Sequence of the second protein:
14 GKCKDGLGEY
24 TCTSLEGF

Residue-level contacts at the interface:
Residue T351 in the first protein is in contact with residue G19 in the second protein (closest heavy-atom distance 3.2 Å).
Residue Q303 in the first protein contacts residue K15 in the second protein (closest heavy-atom distance 3.4 Å).
Residue H201 in the first protein contacts residue G21 in the second protein (closest heavy-atom distance 3.9 Å).
Residue N66 in the first protein interacts with residue F31 in the second protein (closest heavy-atom distance 2.8 Å).
Residue P353 in the first protein contacts residue G19 in the second protein (closest heavy-atom distance 3.8 Å).
Residue T351 in the first protein contacts residue L20 in the second protein (closest heavy-atom distance 4.2 Å).
Residue I429 in the first protein is in contact with residue T26 in the second protein (closest heavy-atom distance 3.1 Å).
Residue L137 in the first protein is in contact with residue T24 in the second protein (closest heavy-atom distance 3.8 Å).
Residue L104 in the first protein interacts with residue E29 in the second protein (closest heavy-atom distance 3.4 Å).
Residue Q335 in the first protein interacts with residue K17 in the second protein (closest heavy-atom distance 3.4 Å).
Residue K337 in the first protein is in contact with residue D18 in the second protein (closest heavy-atom distance 3.0 Å).
Residue E288 in the first protein contacts residue C16 in the second protein (closest heavy-atom distance 3.7 Å).
Residue F103 in the first protein interacts with residue F31 in the second protein (closest heavy-atom distance 4.1 Å).
Residue A60 in the first protein contacts residue F31 in the second protein (closest heavy-atom distance 3.3 Å).
Residue G105 in the first protein is in contact with residue L28 in the second protein (closest heavy-atom distance 3.9 Å).
Residue R357 in the first protein contacts residue K17 in the second protein (closest heavy-atom distance 2.6 Å).
Residue P353 in the first protein is in contact with residue C16 in the second protein (closest heavy-atom distance 3.8 Å).
Residue F167 in the first protein is in contact with residue E22 in the second protein (closest heavy-atom distance 3.9 Å).
Residue D287 in the first protein interacts with residue K17 in the second protein (closest heavy-atom distance 3.2 Å).
Residue E288 in the first protein is in contact with residue D18 in the second protein (closest heavy-atom distance 2.7 Å).
Residue I429 in the first protein interacts with residue C25 in the second protein (closest heavy-atom distance 4.1 Å).
Residue F103 in the first protein contacts residue L28 in the second protein (closest heavy-atom distance 3.9 Å).
Residue N66 in the first protein contacts residue G30 in the second protein (closest heavy-atom distance 3.0 Å).
Residue Y236 in the first protein contacts residue C25 in the second protein (closest heavy-atom distance 3.0 Å).
Residue P427 in the first protein contacts residue T26 in the second protein (closest heavy-atom distance 3.7 Å).
Residue T351 in the first protein is in contact with residue D18 in the second protein (closest heavy-atom distance 3.1 Å).
Residue Q298 in the first protein interacts with residue D18 in the second protein (closest heavy-atom distance 3.9 Å).
Residue S65 in the first protein contacts residue F31 in the second protein (closest heavy-atom distance 3.1 Å).
Residue P353 in the first protein contacts residue L20 in the second protein (closest heavy-atom distance 3.5 Å).
Residue F167 in the first protein is in contact with residue Y23 in the second protein (closest heavy-atom distance 3.8 Å).
Residue L290 in the first protein is in contact with residue D18 in the second protein (closest heavy-atom distance 3.8 Å).
Residue F103 in the first protein is in contact with residue E29 in the second protein (closest heavy-atom distance 3.6 Å).
Residue L136 in the first protein is in contact with residue Y23 in the second protein (closest heavy-atom distance 4.0 Å).
Residue N66 in the first protein contacts residue E29 in the second protein (closest heavy-atom distance 4.1 Å).
Residue A428 in the first protein interacts with residue T26 in the second protein (closest heavy-atom distance 3.4 Å).
Residue E288 in the first protein contacts residue G19 in the second protein (closest heavy-atom distance 3.4 Å).
Residue F200 in the first protein is in contact with residue L20 in the second protein (closest heavy-atom distance 4.0 Å).
Residue R359 in the first protein is in contact with residue K17 in the second protein (closest heavy-atom distance 4.1 Å).
Residue E288 in the first protein interacts with residue K17 in the second protein (closest heavy-atom distance 3.0 Å).
Residue Q335 in the first protein contacts residue D18 in the second protein (closest heavy-atom distance 3.6 Å).
Residue H350 in the first protein interacts with residue D18 in the second protein (closest heavy-atom distance 3.4 Å).
Residue I429 in the first protein interacts with residue C16 in the second protein (closest heavy-atom distance 3.6 Å).
Residue H164 in the first protein interacts with residue Y23 in the second protein (closest heavy-atom distance 2.9 Å).
Residue W296 in the first protein contacts residue D18 in the second protein (closest heavy-atom distance 3.4 Å).
Residue L137 in the first protein interacts with residue Y23 in the second protein (closest heavy-atom distance 3.5 Å).
Residue G352 in the first protein interacts with residue L20 in the second protein (closest heavy-atom distance 4.2 Å).
Residue Q304 in the first protein interacts with residue K15 in the second protein (closest heavy-atom distance 3.6 Å).
Residue E288 in the first protein interacts with residue K15 in the second protein (closest heavy-atom distance 3.6 Å).
Residue F167 in the first protein contacts residue G21 in the second protein (closest heavy-atom distance 4.1 Å).
Residue R359 in the first protein interacts with residue D18 in the second protein (closest heavy-atom distance 3.5 Å).
Residue R197 in the first protein is in contact with residue Y23 in the second protein (closest heavy-atom distance 2.8 Å).
Residue Y236 in the first protein is in contact with residue T24 in the second protein (closest heavy-atom distance 3.7 Å).
Residue P353 in the first protein interacts with residue K17 in the second protein (closest heavy-atom distance 4.1 Å).
Residue L104 in the first protein is in contact with residue G30 in the second protein (closest heavy-atom distance 3.5 Å).
Residue R64 in the first protein contacts residue F31 in the second protein (closest heavy-atom distance 3.5 Å).
Residue Y236 in the first protein interacts with residue T26 in the second protein (closest heavy-atom distance 3.3 Å).
Residue H201 in the first protein interacts with residue L20 in the second protein (closest heavy-atom distance 2.9 Å).
Residue P353 in the first protein is in contact with residue C25 in the second protein (closest heavy-atom distance 4.2 Å).
Residue F103 in the first protein contacts residue G30 in the second protein (closest heavy-atom distance 3.5 Å).
Residue G352 in the first protein is in contact with residue D18 in the second protein (closest heavy-atom distance 3.5 Å).

Sequence of the first protein:
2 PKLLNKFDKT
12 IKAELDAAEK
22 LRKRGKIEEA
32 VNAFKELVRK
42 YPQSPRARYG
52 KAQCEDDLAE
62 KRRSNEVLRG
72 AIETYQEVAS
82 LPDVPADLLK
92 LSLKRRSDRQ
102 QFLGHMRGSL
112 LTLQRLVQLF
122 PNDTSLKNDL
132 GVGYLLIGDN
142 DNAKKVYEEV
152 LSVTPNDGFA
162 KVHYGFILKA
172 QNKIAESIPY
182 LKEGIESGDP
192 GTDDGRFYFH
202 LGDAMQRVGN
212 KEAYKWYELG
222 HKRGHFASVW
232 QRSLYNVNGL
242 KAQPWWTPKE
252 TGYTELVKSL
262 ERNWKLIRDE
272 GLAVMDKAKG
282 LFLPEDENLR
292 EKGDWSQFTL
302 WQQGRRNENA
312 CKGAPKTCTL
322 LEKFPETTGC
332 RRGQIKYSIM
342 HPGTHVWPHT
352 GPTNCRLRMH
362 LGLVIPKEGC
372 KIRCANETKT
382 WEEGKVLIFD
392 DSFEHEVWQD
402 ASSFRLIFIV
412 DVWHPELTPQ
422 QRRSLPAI

This data describes a binding interaction between two proteins.